Sequence of protein 1:
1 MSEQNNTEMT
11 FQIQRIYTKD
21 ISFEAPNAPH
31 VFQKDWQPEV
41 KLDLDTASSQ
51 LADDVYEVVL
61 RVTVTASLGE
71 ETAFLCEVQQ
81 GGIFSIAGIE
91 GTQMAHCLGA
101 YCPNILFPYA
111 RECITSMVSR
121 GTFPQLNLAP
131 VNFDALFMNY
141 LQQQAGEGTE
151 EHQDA

Interface contacts:
Residue A52 in protein 1 interacts with residue L10 in protein 2 (closest heavy-atom distance 3.4 Å).
Residue Y140 in protein 1 interacts with residue Y19 in protein 2 (closest heavy-atom distance 3.4 Å).
Residue D54 in protein 1 interacts with residue G1 in protein 2 (closest heavy-atom distance 3.2 Å).
Residue D54 in protein 1 is in contact with residue F4 in protein 2 (closest heavy-atom distance 3.5 Å).
Residue S48 in protein 1 contacts residue L12 in protein 2 (closest heavy-atom distance 3.9 Å).
Residue F133 in protein 1 is in contact with residue L21 in protein 2 (closest heavy-atom distance 3.5 Å).
Residue Q125 in protein 1 is in contact with residue A40 in protein 2 (closest heavy-atom distance 3.1 Å).
Residue S48 in protein 1 contacts residue Y16 in protein 2 (closest heavy-atom distance 3.2 Å).
Residue Y56 in protein 1 contacts residue L12 in protein 2 (closest heavy-atom distance 3.3 Å).
Residue A52 in protein 1 contacts residue F3 in protein 2 (closest heavy-atom distance 3.7 Å).
Residue V58 in protein 1 is in contact with residue Y16 in protein 2 (closest heavy-atom distance 3.4 Å).
Residue L136 in protein 1 is in contact with residue D29 in protein 2 (closest heavy-atom distance 3.5 Å).
Residue F137 in protein 1 contacts residue A20 in protein 2 (closest heavy-atom distance 3.8 Å).
Residue M94 in protein 1 is in contact with residue I7 in protein 2 (closest heavy-atom distance 3.5 Å).
Residue V55 in protein 1 is in contact with residue L10 in protein 2 (closest heavy-atom distance 3.7 Å).
Residue Q50 in protein 1 interacts with residue L10 in protein 2 (closest heavy-atom distance 3.1 Å).
Residue V55 in protein 1 is in contact with residue F3 in protein 2 (closest heavy-atom distance 3.5 Å).
Residue M94 in protein 1 contacts residue A9 in protein 2 (closest heavy-atom distance 3.1 Å).
Residue F133 in protein 1 contacts residue Y16 in protein 2 (closest heavy-atom distance 3.4 Å).
Residue D53 in protein 1 contacts residue D8 in protein 2 (closest heavy-atom distance 3.5 Å).
Residue P103 in protein 1 is in contact with residue Y16 in protein 2 (closest heavy-atom distance 3.6 Å).
Residue P130 in protein 1 is in contact with residue A35 in protein 2 (closest heavy-atom distance 3.9 Å).
Residue A95 in protein 1 contacts residue P11 in protein 2 (closest heavy-atom distance 3.1 Å).
Residue A129 in protein 1 contacts residue A35 in protein 2 (closest heavy-atom distance 3.8 Å).
Residue D45 in protein 1 interacts with residue K23 in protein 2 (closest heavy-atom distance 2.9 Å).
Residue T46 in protein 1 interacts with residue Y16 in protein 2 (closest heavy-atom distance 3.4 Å).
Residue G99 in protein 1 interacts with residue Y16 in protein 2 (closest heavy-atom distance 3.1 Å).
Residue Y56 in protein 1 interacts with residue L10 in protein 2 (closest heavy-atom distance 3.6 Å).
Residue A95 in protein 1 interacts with residue L12 in protein 2 (closest heavy-atom distance 3.4 Å).
Residue S85 in protein 1 interacts with residue F4 in protein 2 (closest heavy-atom distance 3.8 Å).
Residue F137 in protein 1 is in contact with residue L21 in protein 2 (closest heavy-atom distance 3.6 Å).
Residue D53 in protein 1 interacts with residue A9 in protein 2 (closest heavy-atom distance 3.4 Å).
Residue S2 in protein 1 interacts with residue K5 in protein 2 (closest heavy-atom distance 2.7 Å).
Residue D53 in protein 1 contacts residue G1 in protein 2 (closest heavy-atom distance 3.3 Å).
Residue L98 in protein 1 interacts with residue L12 in protein 2 (closest heavy-atom distance 3.8 Å).
Residue P124 in protein 1 is in contact with residue W41 in protein 2 (closest heavy-atom distance 3.5 Å).
Residue D54 in protein 1 contacts residue K5 in protein 2 (closest heavy-atom distance 3.5 Å).
Residue N132 in protein 1 contacts residue Y30 in protein 2 (closest heavy-atom distance 3.3 Å).
Residue A87 in protein 1 interacts with residue F4 in protein 2 (closest heavy-atom distance 3.7 Å).
Residue F123 in protein 1 is in contact with residue W41 in protein 2 (closest heavy-atom distance 3.7 Å).
Residue Q37 in protein 1 contacts residue A38 in protein 2 (closest heavy-atom distance 3.8 Å).
Residue A155 in protein 1 is in contact with residue K5 in protein 2 (closest heavy-atom distance 2.8 Å).
Residue I86 in protein 1 interacts with residue I7 in protein 2 (closest heavy-atom distance 3.3 Å).
Residue L136 in protein 1 contacts residue L21 in protein 2 (closest heavy-atom distance 3.7 Å).
Residue D35 in protein 1 contacts residue W41 in protein 2 (closest heavy-atom distance 3.5 Å).
Residue I89 in protein 1 contacts residue I7 in protein 2 (closest heavy-atom distance 3.6 Å).
Residue D54 in protein 1 is in contact with residue L10 in protein 2 (closest heavy-atom distance 3.5 Å).
Residue A47 in protein 1 contacts residue Y16 in protein 2 (closest heavy-atom distance 3.8 Å).
Residue Q14 in protein 1 interacts with residue F3 in protein 2 (closest heavy-atom distance 3.5 Å).
Residue T46 in protein 1 is in contact with residue T17 in protein 2 (closest heavy-atom distance 2.8 Å).
Residue P130 in protein 1 interacts with residue Y30 in protein 2 (closest heavy-atom distance 3.0 Å).
Residue L136 in protein 1 contacts residue Y30 in protein 2 (closest heavy-atom distance 3.7 Å).
Residue D54 in protein 1 contacts residue G6 in protein 2 (closest heavy-atom distance 2.8 Å).
Residue V131 in protein 1 contacts residue Y30 in protein 2 (closest heavy-atom distance 3.7 Å).
Residue T122 in protein 1 is in contact with residue W41 in protein 2 (closest heavy-atom distance 2.8 Å).
Residue Y140 in protein 1 contacts residue A20 in protein 2 (closest heavy-atom distance 3.5 Å).
Residue L98 in protein 1 contacts residue L10 in protein 2 (closest heavy-atom distance 3.6 Å).
Residue T10 in protein 1 interacts with residue F4 in protein 2 (closest heavy-atom distance 3.4 Å).
Residue Q125 in protein 1 interacts with residue T39 in protein 2 (closest heavy-atom distance 3.4 Å).
Residue D54 in protein 1 interacts with residue I7 in protein 2 (closest heavy-atom distance 3.0 Å).

The following describes two proteins that form a bound complex.

Sequence of protein 2:
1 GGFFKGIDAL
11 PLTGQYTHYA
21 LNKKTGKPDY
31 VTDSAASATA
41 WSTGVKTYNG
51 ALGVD